Sequence of the first protein:
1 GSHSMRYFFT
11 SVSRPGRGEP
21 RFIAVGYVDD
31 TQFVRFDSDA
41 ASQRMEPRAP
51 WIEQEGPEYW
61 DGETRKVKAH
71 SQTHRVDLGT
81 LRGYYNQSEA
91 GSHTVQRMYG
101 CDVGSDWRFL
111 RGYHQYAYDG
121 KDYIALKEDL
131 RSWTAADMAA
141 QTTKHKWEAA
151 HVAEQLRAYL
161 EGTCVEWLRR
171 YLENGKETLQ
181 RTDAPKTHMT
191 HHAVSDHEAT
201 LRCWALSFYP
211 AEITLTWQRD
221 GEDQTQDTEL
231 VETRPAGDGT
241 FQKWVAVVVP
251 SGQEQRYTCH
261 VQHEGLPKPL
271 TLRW

Sequence of the second protein:
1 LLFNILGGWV

This data describes a binding interaction between two proteins.

Residue-level contacts at the interface:
Residue E63 in the first protein contacts residue L2 in the second protein (closest heavy-atom distance 3.0 Å).
Residue M5 in the first protein is in contact with residue L1 in the second protein (closest heavy-atom distance 3.8 Å).
Residue K66 in the first protein is in contact with residue N4 in the second protein (closest heavy-atom distance 3.5 Å).
Residue V152 in the first protein interacts with residue G7 in the second protein (closest heavy-atom distance 4.9 Å).
Residue D77 in the first protein contacts residue V10 in the second protein (closest heavy-atom distance 3.0 Å).
Residue Q155 in the first protein interacts with residue L6 in the second protein (closest heavy-atom distance 4.5 Å).
Residue V67 in the first protein is in contact with residue L2 in the second protein (closest heavy-atom distance 3.8 Å).
Residue H70 in the first protein interacts with residue L2 in the second protein (closest heavy-atom distance 4.3 Å).
Residue V76 in the first protein is in contact with residue W9 in the second protein (closest heavy-atom distance 4.0 Å).
Residue Y7 in the first protein is in contact with residue L1 in the second protein (closest heavy-atom distance 2.6 Å).
Residue H70 in the first protein is in contact with residue I5 in the second protein (closest heavy-atom distance 3.6 Å).
Residue Y7 in the first protein is in contact with residue L2 in the second protein (closest heavy-atom distance 3.5 Å).
Residue D77 in the first protein is in contact with residue G8 in the second protein (closest heavy-atom distance 4.9 Å).
Residue D77 in the first protein interacts with residue W9 in the second protein (closest heavy-atom distance 3.5 Å).
Residue E63 in the first protein is in contact with residue L1 in the second protein (closest heavy-atom distance 3.2 Å).
Residue Y171 in the first protein interacts with residue L1 in the second protein (closest heavy-atom distance 3.0 Å).
Residue T143 in the first protein is in contact with residue V10 in the second protein (closest heavy-atom distance 2.6 Å).
Residue W167 in the first protein contacts residue L1 in the second protein (closest heavy-atom distance 3.8 Å).
Residue T73 in the first protein contacts residue G8 in the second protein (closest heavy-atom distance 4.0 Å).
Residue Y123 in the first protein is in contact with residue V10 in the second protein (closest heavy-atom distance 4.0 Å).
Residue K66 in the first protein is in contact with residue L1 in the second protein (closest heavy-atom distance 3.3 Å).
Residue T142 in the first protein is in contact with residue V10 in the second protein (closest heavy-atom distance 4.7 Å).
Residue R65 in the first protein contacts residue N4 in the second protein (closest heavy-atom distance 3.4 Å).
Residue Y99 in the first protein interacts with residue F3 in the second protein (closest heavy-atom distance 3.0 Å).
Residue M45 in the first protein interacts with residue L2 in the second protein (closest heavy-atom distance 3.2 Å).
Residue Q155 in the first protein contacts residue F3 in the second protein (closest heavy-atom distance 3.6 Å).
Residue Y159 in the first protein interacts with residue L2 in the second protein (closest heavy-atom distance 3.8 Å).
Residue W147 in the first protein is in contact with residue W9 in the second protein (closest heavy-atom distance 2.7 Å).
Residue V152 in the first protein is in contact with residue G8 in the second protein (closest heavy-atom distance 4.7 Å).
Residue Q155 in the first protein is in contact with residue N4 in the second protein (closest heavy-atom distance 4.5 Å).
Residue W147 in the first protein interacts with residue G8 in the second protein (closest heavy-atom distance 3.3 Å).
Residue T80 in the first protein interacts with residue V10 in the second protein (closest heavy-atom distance 3.9 Å).
Residue W147 in the first protein interacts with residue V10 in the second protein (closest heavy-atom distance 3.8 Å).
Residue L81 in the first protein is in contact with residue V10 in the second protein (closest heavy-atom distance 4.0 Å).
Residue T73 in the first protein interacts with residue I5 in the second protein (closest heavy-atom distance 4.1 Å).
Residue K66 in the first protein is in contact with residue I5 in the second protein (closest heavy-atom distance 4.3 Å).
Residue T163 in the first protein interacts with residue L1 in the second protein (closest heavy-atom distance 3.6 Å).
Residue K66 in the first protein interacts with residue L2 in the second protein (closest heavy-atom distance 3.1 Å).
Residue K146 in the first protein contacts residue W9 in the second protein (closest heavy-atom distance 4.0 Å).
Residue Y84 in the first protein contacts residue V10 in the second protein (closest heavy-atom distance 2.7 Å).
Residue H70 in the first protein contacts residue F3 in the second protein (closest heavy-atom distance 3.2 Å).
Residue A69 in the first protein contacts residue I5 in the second protein (closest heavy-atom distance 4.0 Å).
Residue T73 in the first protein interacts with residue W9 in the second protein (closest heavy-atom distance 4.0 Å).
Residue Y159 in the first protein contacts residue L1 in the second protein (closest heavy-atom distance 2.6 Å).
Residue Y159 in the first protein interacts with residue F3 in the second protein (closest heavy-atom distance 3.7 Å).
Residue Y99 in the first protein is in contact with residue L2 in the second protein (closest heavy-atom distance 4.0 Å).
Residue A150 in the first protein contacts residue G7 in the second protein (closest heavy-atom distance 4.6 Å).
Residue Q72 in the first protein is in contact with residue W9 in the second protein (closest heavy-atom distance 5.0 Å).
Residue K66 in the first protein interacts with residue F3 in the second protein (closest heavy-atom distance 3.8 Å).
Residue R97 in the first protein interacts with residue G8 in the second protein (closest heavy-atom distance 4.7 Å).
Residue K146 in the first protein interacts with residue V10 in the second protein (closest heavy-atom distance 3.1 Å).
Residue F33 in the first protein contacts residue L1 in the second protein (closest heavy-atom distance 4.7 Å).
Residue L156 in the first protein interacts with residue F3 in the second protein (closest heavy-atom distance 4.1 Å).
Residue Y116 in the first protein is in contact with residue V10 in the second protein (closest heavy-atom distance 3.9 Å).
Residue V152 in the first protein interacts with residue F3 in the second protein (closest heavy-atom distance 4.9 Å).
Residue Y59 in the first protein interacts with residue L1 in the second protein (closest heavy-atom distance 3.8 Å).
Residue R97 in the first protein contacts residue I5 in the second protein (closest heavy-atom distance 3.8 Å).
Residue F9 in the first protein interacts with residue L2 in the second protein (closest heavy-atom distance 3.6 Å).